Residue-level contacts at the interface:
Residue P269 in the first protein interacts with residue R39 in the second protein (closest heavy-atom distance 4.4 Å).
Residue T276 in the first protein contacts residue F24 in the second protein (closest heavy-atom distance 3.5 Å).
Residue P269 in the first protein contacts residue R38 in the second protein (closest heavy-atom distance 4.2 Å).
Residue V267 in the first protein interacts with residue G40 in the second protein (closest heavy-atom distance 3.2 Å).
Residue F108 in the first protein interacts with residue L45 in the second protein (closest heavy-atom distance 4.0 Å).
Residue E105 in the first protein interacts with residue N44 in the second protein (closest heavy-atom distance 3.5 Å).
Residue M273 in the first protein interacts with residue Y20 in the second protein (closest heavy-atom distance 3.5 Å).
Residue R272 in the first protein is in contact with residue Y28 in the second protein (closest heavy-atom distance 3.0 Å).
Residue E274 in the first protein interacts with residue Y20 in the second protein (closest heavy-atom distance 3.1 Å).
Residue E105 in the first protein is in contact with residue L36 in the second protein (closest heavy-atom distance 3.7 Å).
Residue T104 in the first protein contacts residue L36 in the second protein (closest heavy-atom distance 4.1 Å).
Residue L266 in the first protein interacts with residue L36 in the second protein (closest heavy-atom distance 4.3 Å).
Residue F108 in the first protein interacts with residue K48 in the second protein (closest heavy-atom distance 3.3 Å).
Residue E105 in the first protein is in contact with residue Y35 in the second protein (closest heavy-atom distance 3.3 Å).
Residue L266 in the first protein interacts with residue L45 in the second protein (closest heavy-atom distance 3.6 Å).
Residue R272 in the first protein interacts with residue G37 in the second protein (closest heavy-atom distance 4.0 Å).
Residue N96 in the first protein contacts residue T32 in the second protein (closest heavy-atom distance 3.7 Å).
Residue E280 in the first protein is in contact with residue K27 in the second protein (closest heavy-atom distance 4.3 Å).
Residue D263 in the first protein is in contact with residue L45 in the second protein (closest heavy-atom distance 3.6 Å).
Residue L266 in the first protein interacts with residue R39 in the second protein (closest heavy-atom distance 3.4 Å).
Residue T276 in the first protein is in contact with residue Y28 in the second protein (closest heavy-atom distance 3.2 Å).
Residue E280 in the first protein contacts residue Y28 in the second protein (closest heavy-atom distance 2.5 Å).
Residue A270 in the first protein contacts residue Y13 in the second protein (closest heavy-atom distance 3.1 Å).
Residue G94 in the first protein is in contact with residue E31 in the second protein (closest heavy-atom distance 3.6 Å).
Residue P269 in the first protein contacts residue Y13 in the second protein (closest heavy-atom distance 3.0 Å).
Residue G94 in the first protein is in contact with residue W34 in the second protein (closest heavy-atom distance 4.0 Å).
Residue L266 in the first protein contacts residue G40 in the second protein (closest heavy-atom distance 2.5 Å).
Residue P269 in the first protein contacts residue Y16 in the second protein (closest heavy-atom distance 3.8 Å).
Residue N96 in the first protein contacts residue E31 in the second protein (closest heavy-atom distance 2.6 Å).
Residue S95 in the first protein is in contact with residue Y35 in the second protein (closest heavy-atom distance 4.4 Å).
Residue V267 in the first protein interacts with residue R39 in the second protein (closest heavy-atom distance 4.5 Å).
Residue E280 in the first protein is in contact with residue F24 in the second protein (closest heavy-atom distance 3.4 Å).
Residue S98 in the first protein is in contact with residue T32 in the second protein (closest heavy-atom distance 4.2 Å).
Residue S95 in the first protein interacts with residue S30 in the second protein (closest heavy-atom distance 3.7 Å).
Residue V267 in the first protein interacts with residue L45 in the second protein (closest heavy-atom distance 4.5 Å).
Residue M273 in the first protein is in contact with residue F24 in the second protein (closest heavy-atom distance 3.6 Å).
Residue S95 in the first protein is in contact with residue W34 in the second protein (closest heavy-atom distance 3.6 Å).
Residue D109 in the first protein contacts residue K48 in the second protein (closest heavy-atom distance 4.6 Å).
Residue L266 in the first protein contacts residue A41 in the second protein (closest heavy-atom distance 3.9 Å).
Residue D268 in the first protein is in contact with residue Y13 in the second protein (closest heavy-atom distance 2.7 Å).
Residue M273 in the first protein is in contact with residue Y28 in the second protein (closest heavy-atom distance 3.7 Å).
Residue D109 in the first protein is in contact with residue D52 in the second protein (closest heavy-atom distance 4.2 Å).
Residue M273 in the first protein interacts with residue Q29 in the second protein (closest heavy-atom distance 3.6 Å).
Residue E105 in the first protein contacts residue R39 in the second protein (closest heavy-atom distance 3.8 Å).
Residue R272 in the first protein interacts with residue L36 in the second protein (closest heavy-atom distance 4.2 Å).
Residue A270 in the first protein contacts residue Y20 in the second protein (closest heavy-atom distance 3.9 Å).
Residue K277 in the first protein interacts with residue F24 in the second protein (closest heavy-atom distance 3.8 Å).
Residue E105 in the first protein contacts residue T32 in the second protein (closest heavy-atom distance 4.5 Å).
Residue G94 in the first protein interacts with residue S30 in the second protein (closest heavy-atom distance 2.6 Å).
Residue N96 in the first protein contacts residue S30 in the second protein (closest heavy-atom distance 4.5 Å).
Residue A270 in the first protein contacts residue Y16 in the second protein (closest heavy-atom distance 3.6 Å).
Residue M273 in the first protein is in contact with residue Y16 in the second protein (closest heavy-atom distance 4.0 Å).
Residue N102 in the first protein interacts with residue H33 in the second protein (closest heavy-atom distance 4.0 Å).
Residue R272 in the first protein interacts with residue H33 in the second protein (closest heavy-atom distance 3.3 Å).
Residue N102 in the first protein interacts with residue T32 in the second protein (closest heavy-atom distance 3.7 Å).
Residue R272 in the first protein interacts with residue R38 in the second protein (closest heavy-atom distance 4.1 Å).
Residue S95 in the first protein interacts with residue E31 in the second protein (closest heavy-atom distance 3.5 Å).
Residue R272 in the first protein is in contact with residue Q29 in the second protein (closest heavy-atom distance 3.6 Å).
Residue K277 in the first protein interacts with residue Y20 in the second protein (closest heavy-atom distance 3.7 Å).
Residue T104 in the first protein contacts residue H33 in the second protein (closest heavy-atom distance 3.5 Å).

Sequence of the first protein:
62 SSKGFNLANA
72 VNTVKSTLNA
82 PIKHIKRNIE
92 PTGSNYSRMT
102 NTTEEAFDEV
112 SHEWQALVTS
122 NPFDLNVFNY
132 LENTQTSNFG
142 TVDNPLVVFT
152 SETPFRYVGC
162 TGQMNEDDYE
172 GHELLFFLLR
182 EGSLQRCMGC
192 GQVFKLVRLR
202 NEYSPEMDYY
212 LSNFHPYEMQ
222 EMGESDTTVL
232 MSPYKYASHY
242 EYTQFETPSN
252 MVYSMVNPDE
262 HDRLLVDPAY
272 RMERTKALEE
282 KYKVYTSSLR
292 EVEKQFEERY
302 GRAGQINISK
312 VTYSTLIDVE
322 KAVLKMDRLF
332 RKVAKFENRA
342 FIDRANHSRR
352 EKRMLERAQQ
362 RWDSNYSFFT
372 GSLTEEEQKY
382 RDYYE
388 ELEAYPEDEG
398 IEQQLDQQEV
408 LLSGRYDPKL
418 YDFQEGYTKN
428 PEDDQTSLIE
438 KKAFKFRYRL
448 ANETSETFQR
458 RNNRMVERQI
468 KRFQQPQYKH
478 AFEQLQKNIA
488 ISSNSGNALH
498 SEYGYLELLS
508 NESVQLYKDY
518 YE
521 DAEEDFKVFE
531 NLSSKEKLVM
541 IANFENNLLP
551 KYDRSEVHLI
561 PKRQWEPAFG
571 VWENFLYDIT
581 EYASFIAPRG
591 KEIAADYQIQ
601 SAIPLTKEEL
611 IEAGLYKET

Sequence of the second protein:
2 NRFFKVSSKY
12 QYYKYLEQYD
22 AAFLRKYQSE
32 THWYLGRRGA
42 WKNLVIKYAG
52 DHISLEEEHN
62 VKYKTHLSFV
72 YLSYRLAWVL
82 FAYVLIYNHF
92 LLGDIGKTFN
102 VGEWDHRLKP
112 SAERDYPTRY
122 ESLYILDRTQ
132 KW

These two protein chains interact to form a complex.